Sequence of protein 1:
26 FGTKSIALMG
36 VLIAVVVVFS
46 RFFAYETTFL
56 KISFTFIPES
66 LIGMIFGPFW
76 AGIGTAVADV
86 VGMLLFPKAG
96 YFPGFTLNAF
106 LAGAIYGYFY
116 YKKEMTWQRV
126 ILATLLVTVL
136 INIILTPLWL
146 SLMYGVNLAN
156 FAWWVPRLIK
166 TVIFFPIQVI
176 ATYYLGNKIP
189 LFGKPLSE

Sequence of protein 2:
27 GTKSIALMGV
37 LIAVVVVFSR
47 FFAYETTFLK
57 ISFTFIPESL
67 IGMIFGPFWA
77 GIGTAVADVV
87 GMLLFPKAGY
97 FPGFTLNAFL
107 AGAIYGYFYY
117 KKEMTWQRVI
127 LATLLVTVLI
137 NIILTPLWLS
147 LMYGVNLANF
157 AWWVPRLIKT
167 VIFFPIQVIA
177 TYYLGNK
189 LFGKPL

Interface contacts:
Residue I126 in protein 1 interacts with residue I168 in protein 2 (closest heavy-atom distance 4.6 Å).
Residue F170 in protein 1 contacts residue P171 in protein 2 (closest heavy-atom distance 4.7 Å).
Residue P171 in protein 1 is in contact with residue F170 in protein 2 (closest heavy-atom distance 4.7 Å).
Residue L130 in protein 1 contacts residue I164 in protein 2 (closest heavy-atom distance 4.1 Å).
Residue V167 in protein 1 is in contact with residue V134 in protein 2 (closest heavy-atom distance 4.6 Å).
Residue F156 in protein 1 is in contact with residue I138 in protein 2 (closest heavy-atom distance 3.3 Å).
Residue A154 in protein 1 is in contact with residue F156 in protein 2 (closest heavy-atom distance 3.4 Å).
Residue I168 in protein 1 contacts residue L130 in protein 2 (closest heavy-atom distance 5.0 Å).
Residue V134 in protein 1 is in contact with residue I164 in protein 2 (closest heavy-atom distance 4.5 Å).
Residue I164 in protein 1 is in contact with residue L130 in protein 2 (closest heavy-atom distance 3.8 Å).
Residue I164 in protein 1 contacts residue V134 in protein 2 (closest heavy-atom distance 3.7 Å).
Residue L163 in protein 1 is in contact with residue I138 in protein 2 (closest heavy-atom distance 3.6 Å).
Residue P171 in protein 1 is in contact with residue P171 in protein 2 (closest heavy-atom distance 3.9 Å).
Residue V134 in protein 1 contacts residue V160 in protein 2 (closest heavy-atom distance 4.4 Å).
Residue I168 in protein 1 is in contact with residue F170 in protein 2 (closest heavy-atom distance 3.9 Å).
Residue F156 in protein 1 contacts residue P142 in protein 2 (closest heavy-atom distance 4.7 Å).
Residue L163 in protein 1 is in contact with residue L163 in protein 2 (closest heavy-atom distance 4.4 Å).
Residue F170 in protein 1 is in contact with residue V167 in protein 2 (closest heavy-atom distance 4.0 Å).
Residue F156 in protein 1 is in contact with residue L153 in protein 2 (closest heavy-atom distance 4.8 Å).
Residue F156 in protein 1 interacts with residue I139 in protein 2 (closest heavy-atom distance 4.3 Å).
Residue I138 in protein 1 contacts residue L163 in protein 2 (closest heavy-atom distance 3.8 Å).
Residue V167 in protein 1 is in contact with residue F170 in protein 2 (closest heavy-atom distance 4.1 Å).
Residue L130 in protein 1 is in contact with residue I168 in protein 2 (closest heavy-atom distance 3.6 Å).
Residue V167 in protein 1 contacts residue L130 in protein 2 (closest heavy-atom distance 3.4 Å).
Residue L130 in protein 1 is in contact with residue V167 in protein 2 (closest heavy-atom distance 3.8 Å).
Residue V167 in protein 1 contacts residue T166 in protein 2 (closest heavy-atom distance 3.8 Å).
Residue T166 in protein 1 interacts with residue V167 in protein 2 (closest heavy-atom distance 4.1 Å).
Residue F156 in protein 1 contacts residue W159 in protein 2 (closest heavy-atom distance 3.3 Å).
Residue I168 in protein 1 is in contact with residue I126 in protein 2 (closest heavy-atom distance 3.9 Å).
Residue W159 in protein 1 contacts residue F156 in protein 2 (closest heavy-atom distance 4.4 Å).
Residue V160 in protein 1 interacts with residue V134 in protein 2 (closest heavy-atom distance 4.0 Å).
Residue F170 in protein 1 is in contact with residue I168 in protein 2 (closest heavy-atom distance 4.2 Å).
Residue V167 in protein 1 interacts with residue T133 in protein 2 (closest heavy-atom distance 4.9 Å).
Residue V167 in protein 1 is in contact with residue V167 in protein 2 (closest heavy-atom distance 4.3 Å).

The following describes two proteins that form a bound complex.